Sequence of protein 2:
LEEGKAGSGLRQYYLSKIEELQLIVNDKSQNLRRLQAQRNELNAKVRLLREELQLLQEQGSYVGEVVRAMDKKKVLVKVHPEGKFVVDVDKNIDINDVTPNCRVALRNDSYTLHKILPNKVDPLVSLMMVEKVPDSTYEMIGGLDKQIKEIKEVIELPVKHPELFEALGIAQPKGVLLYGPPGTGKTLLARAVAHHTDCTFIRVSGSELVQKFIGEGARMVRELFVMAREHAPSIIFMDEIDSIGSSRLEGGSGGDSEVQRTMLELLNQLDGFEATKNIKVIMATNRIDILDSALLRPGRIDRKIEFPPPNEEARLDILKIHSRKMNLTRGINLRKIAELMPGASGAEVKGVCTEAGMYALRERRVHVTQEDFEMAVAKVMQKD

These two protein chains interact to form a complex.

Interface contacts:
Residue K475 in protein 1 is in contact with residue N31 in protein 2 (closest heavy-atom distance 3.0 Å).
Residue M472 in protein 1 contacts residue K28 in protein 2 (closest heavy-atom distance 4.8 Å).
Residue R224 in protein 1 is in contact with residue Y13 in protein 2 (closest heavy-atom distance 4.5 Å).
Residue F479 in protein 1 is in contact with residue D27 in protein 2 (closest heavy-atom distance 2.8 Å).
Residue K475 in protein 1 interacts with residue D27 in protein 2 (closest heavy-atom distance 4.7 Å).
Residue L223 in protein 1 contacts residue K17 in protein 2 (closest heavy-atom distance 4.8 Å).
Residue A476 in protein 1 interacts with residue D27 in protein 2 (closest heavy-atom distance 4.7 Å).

Sequence of protein 1:
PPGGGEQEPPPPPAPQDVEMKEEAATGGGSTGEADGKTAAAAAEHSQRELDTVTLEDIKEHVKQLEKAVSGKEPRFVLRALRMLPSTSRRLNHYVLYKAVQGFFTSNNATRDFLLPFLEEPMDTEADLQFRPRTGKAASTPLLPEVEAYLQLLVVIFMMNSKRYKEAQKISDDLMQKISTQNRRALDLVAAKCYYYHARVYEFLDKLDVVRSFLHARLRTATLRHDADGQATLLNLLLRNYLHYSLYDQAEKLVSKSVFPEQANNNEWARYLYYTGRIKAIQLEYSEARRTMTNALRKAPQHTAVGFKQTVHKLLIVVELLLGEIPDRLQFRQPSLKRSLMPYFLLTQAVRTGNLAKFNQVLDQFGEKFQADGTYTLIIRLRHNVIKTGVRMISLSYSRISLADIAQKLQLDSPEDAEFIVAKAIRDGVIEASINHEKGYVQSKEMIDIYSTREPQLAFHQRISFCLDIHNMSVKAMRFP